Sequence of the first protein:
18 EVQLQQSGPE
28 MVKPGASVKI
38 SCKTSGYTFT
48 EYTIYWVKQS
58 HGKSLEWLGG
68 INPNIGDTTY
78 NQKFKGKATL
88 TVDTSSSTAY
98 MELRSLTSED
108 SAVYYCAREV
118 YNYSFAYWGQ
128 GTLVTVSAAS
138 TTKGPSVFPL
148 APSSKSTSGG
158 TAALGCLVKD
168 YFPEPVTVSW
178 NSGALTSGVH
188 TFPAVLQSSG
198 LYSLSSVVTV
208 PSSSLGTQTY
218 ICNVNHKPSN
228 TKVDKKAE

Sequence of the second protein:
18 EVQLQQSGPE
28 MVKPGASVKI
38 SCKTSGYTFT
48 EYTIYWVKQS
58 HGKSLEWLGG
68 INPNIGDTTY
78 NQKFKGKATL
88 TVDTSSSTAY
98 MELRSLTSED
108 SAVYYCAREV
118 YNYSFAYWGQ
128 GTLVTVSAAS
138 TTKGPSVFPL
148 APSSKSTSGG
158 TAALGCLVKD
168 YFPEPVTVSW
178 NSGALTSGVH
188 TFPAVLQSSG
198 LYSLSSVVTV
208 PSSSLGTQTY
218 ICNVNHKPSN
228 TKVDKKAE

This data describes a binding interaction between two proteins.

Interface contacts:
Residue A33 in the second protein interacts with residue G180 in the first protein (closest heavy-atom distance 5.0 Å).
Residue G32 in the second protein contacts residue G180 in the first protein (closest heavy-atom distance 4.5 Å).